Sequence of protein 1:
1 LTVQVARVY

The following describes two proteins that form a bound complex.

Sequence of protein 2:
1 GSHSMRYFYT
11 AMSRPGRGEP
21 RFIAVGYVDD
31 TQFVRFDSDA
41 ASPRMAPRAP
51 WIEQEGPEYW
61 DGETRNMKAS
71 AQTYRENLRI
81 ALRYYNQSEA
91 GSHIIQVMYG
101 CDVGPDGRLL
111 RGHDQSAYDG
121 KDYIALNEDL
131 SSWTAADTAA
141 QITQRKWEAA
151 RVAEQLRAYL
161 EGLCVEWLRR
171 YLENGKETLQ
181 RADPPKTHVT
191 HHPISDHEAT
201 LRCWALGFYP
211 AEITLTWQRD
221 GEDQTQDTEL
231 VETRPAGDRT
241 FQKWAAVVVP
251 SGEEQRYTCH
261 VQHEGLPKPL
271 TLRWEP

Interface contacts:
Residue Y99 in protein 2 is in contact with residue V3 in protein 1 (closest heavy-atom distance 3.1 Å).
Residue W147 in protein 2 contacts residue Y9 in protein 1 (closest heavy-atom distance 3.5 Å).
Residue K146 in protein 2 contacts residue Y9 in protein 1 (closest heavy-atom distance 2.6 Å).
Residue V152 in protein 2 contacts residue V5 in protein 1 (closest heavy-atom distance 4.0 Å).
Residue Y159 in protein 2 is in contact with residue L1 in protein 1 (closest heavy-atom distance 2.6 Å).
Residue Y123 in protein 2 contacts residue Y9 in protein 1 (closest heavy-atom distance 3.5 Å).
Residue S116 in protein 2 is in contact with residue Y9 in protein 1 (closest heavy-atom distance 2.9 Å).
Residue M67 in protein 2 interacts with residue T2 in protein 1 (closest heavy-atom distance 3.5 Å).
Residue Y7 in protein 2 is in contact with residue T2 in protein 1 (closest heavy-atom distance 3.4 Å).
Residue I124 in protein 2 interacts with residue Y9 in protein 1 (closest heavy-atom distance 4.9 Å).
Residue I142 in protein 2 is in contact with residue Y9 in protein 1 (closest heavy-atom distance 4.7 Å).
Residue Q155 in protein 2 interacts with residue A6 in protein 1 (closest heavy-atom distance 4.6 Å).
Residue Y74 in protein 2 interacts with residue R7 in protein 1 (closest heavy-atom distance 3.1 Å).
Residue M5 in protein 2 is in contact with residue L1 in protein 1 (closest heavy-atom distance 3.9 Å).
Residue L156 in protein 2 contacts residue V5 in protein 1 (closest heavy-atom distance 4.3 Å).
Residue E63 in protein 2 contacts residue L1 in protein 1 (closest heavy-atom distance 3.4 Å).
Residue L156 in protein 2 interacts with residue R7 in protein 1 (closest heavy-atom distance 4.2 Å).
Residue W147 in protein 2 interacts with residue R7 in protein 1 (closest heavy-atom distance 3.6 Å).
Residue W147 in protein 2 contacts residue V8 in protein 1 (closest heavy-atom distance 2.9 Å).
Residue W167 in protein 2 interacts with residue L1 in protein 1 (closest heavy-atom distance 3.6 Å).
Residue F33 in protein 2 interacts with residue L1 in protein 1 (closest heavy-atom distance 4.8 Å).
Residue Q155 in protein 2 contacts residue V5 in protein 1 (closest heavy-atom distance 3.7 Å).
Residue K146 in protein 2 contacts residue V8 in protein 1 (closest heavy-atom distance 4.1 Å).
Residue E63 in protein 2 is in contact with residue Q4 in protein 1 (closest heavy-atom distance 4.7 Å).
Residue N77 in protein 2 is in contact with residue V8 in protein 1 (closest heavy-atom distance 3.6 Å).
Residue M45 in protein 2 is in contact with residue T2 in protein 1 (closest heavy-atom distance 3.8 Å).
Residue Y9 in protein 2 is in contact with residue R7 in protein 1 (closest heavy-atom distance 4.5 Å).
Residue D114 in protein 2 contacts residue R7 in protein 1 (closest heavy-atom distance 4.1 Å).
Residue V97 in protein 2 is in contact with residue R7 in protein 1 (closest heavy-atom distance 4.8 Å).
Residue Y159 in protein 2 interacts with residue T2 in protein 1 (closest heavy-atom distance 3.9 Å).
Residue I80 in protein 2 interacts with residue Y9 in protein 1 (closest heavy-atom distance 3.5 Å).
Residue N77 in protein 2 is in contact with residue R7 in protein 1 (closest heavy-atom distance 3.3 Å).
Residue L163 in protein 2 interacts with residue L1 in protein 1 (closest heavy-atom distance 4.2 Å).
Residue N66 in protein 2 interacts with residue Q4 in protein 1 (closest heavy-atom distance 3.4 Å).
Residue T73 in protein 2 interacts with residue R7 in protein 1 (closest heavy-atom distance 3.8 Å).
Residue I95 in protein 2 is in contact with residue Y9 in protein 1 (closest heavy-atom distance 4.0 Å).
Residue V97 in protein 2 contacts residue Y9 in protein 1 (closest heavy-atom distance 4.4 Å).
Residue T73 in protein 2 is in contact with residue V8 in protein 1 (closest heavy-atom distance 4.8 Å).
Residue Y99 in protein 2 is in contact with residue R7 in protein 1 (closest heavy-atom distance 4.9 Å).
Residue L156 in protein 2 contacts residue V3 in protein 1 (closest heavy-atom distance 4.0 Å).
Residue I80 in protein 2 contacts residue V8 in protein 1 (closest heavy-atom distance 3.6 Å).
Residue Y9 in protein 2 contacts residue T2 in protein 1 (closest heavy-atom distance 3.9 Å).
Residue Y159 in protein 2 is in contact with residue V3 in protein 1 (closest heavy-atom distance 3.5 Å).
Residue Y99 in protein 2 interacts with residue T2 in protein 1 (closest heavy-atom distance 3.3 Å).
Residue Y84 in protein 2 interacts with residue Y9 in protein 1 (closest heavy-atom distance 2.6 Å).
Residue V152 in protein 2 is in contact with residue R7 in protein 1 (closest heavy-atom distance 3.8 Å).
Residue V152 in protein 2 interacts with residue A6 in protein 1 (closest heavy-atom distance 3.7 Å).
Residue Y74 in protein 2 interacts with residue Y9 in protein 1 (closest heavy-atom distance 3.8 Å).
Residue Y7 in protein 2 is in contact with residue L1 in protein 1 (closest heavy-atom distance 2.8 Å).
Residue T143 in protein 2 contacts residue Y9 in protein 1 (closest heavy-atom distance 2.7 Å).
Residue T143 in protein 2 interacts with residue V8 in protein 1 (closest heavy-atom distance 4.6 Å).
Residue N66 in protein 2 is in contact with residue T2 in protein 1 (closest heavy-atom distance 2.8 Å).
Residue E63 in protein 2 contacts residue T2 in protein 1 (closest heavy-atom distance 2.9 Å).
Residue Y171 in protein 2 interacts with residue L1 in protein 1 (closest heavy-atom distance 2.8 Å).
Residue N66 in protein 2 is in contact with residue V3 in protein 1 (closest heavy-atom distance 2.9 Å).
Residue G62 in protein 2 is in contact with residue Q4 in protein 1 (closest heavy-atom distance 4.6 Å).
Residue N77 in protein 2 is in contact with residue Y9 in protein 1 (closest heavy-atom distance 2.7 Å).
Residue Y9 in protein 2 interacts with residue V3 in protein 1 (closest heavy-atom distance 4.6 Å).
Residue Y59 in protein 2 interacts with residue L1 in protein 1 (closest heavy-atom distance 3.9 Å).